Sequence of the second protein:
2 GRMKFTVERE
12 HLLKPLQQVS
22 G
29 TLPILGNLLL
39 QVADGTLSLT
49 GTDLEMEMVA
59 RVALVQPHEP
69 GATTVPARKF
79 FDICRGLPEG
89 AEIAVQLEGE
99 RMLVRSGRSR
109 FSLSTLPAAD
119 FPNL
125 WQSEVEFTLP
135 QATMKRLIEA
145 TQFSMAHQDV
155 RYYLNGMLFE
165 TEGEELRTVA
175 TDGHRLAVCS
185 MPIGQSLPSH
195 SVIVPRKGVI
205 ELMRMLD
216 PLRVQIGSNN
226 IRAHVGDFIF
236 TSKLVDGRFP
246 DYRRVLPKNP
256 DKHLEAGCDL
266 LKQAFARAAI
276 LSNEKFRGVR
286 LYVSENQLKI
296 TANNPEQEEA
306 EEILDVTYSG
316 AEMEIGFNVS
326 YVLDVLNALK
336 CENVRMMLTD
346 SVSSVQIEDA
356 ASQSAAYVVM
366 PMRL

Interface contacts:
Residue L180 in the second protein contacts residue L5 in the first protein (closest heavy-atom distance 3.8 Å).
Residue P245 in the second protein interacts with residue L7 in the first protein (closest heavy-atom distance 3.9 Å).
Residue V250 in the second protein interacts with residue L5 in the first protein (closest heavy-atom distance 4.2 Å).
Residue G177 in the second protein is in contact with residue L7 in the first protein (closest heavy-atom distance 3.5 Å).
Residue L158 in the second protein is in contact with residue L7 in the first protein (closest heavy-atom distance 4.0 Å).
Residue G177 in the second protein is in contact with residue G11 in the first protein (closest heavy-atom distance 3.9 Å).
Residue M365 in the second protein is in contact with residue L5 in the first protein (closest heavy-atom distance 4.0 Å).
Residue V364 in the second protein is in contact with residue L5 in the first protein (closest heavy-atom distance 4.5 Å).
Residue T175 in the second protein interacts with residue L7 in the first protein (closest heavy-atom distance 4.1 Å).
Residue S349 in the second protein is in contact with residue L5 in the first protein (closest heavy-atom distance 4.0 Å).
Residue V363 in the second protein contacts residue L5 in the first protein (closest heavy-atom distance 3.8 Å).
Residue G177 in the second protein interacts with residue L5 in the first protein (closest heavy-atom distance 2.8 Å).
Residue R155 in the second protein interacts with residue G11 in the first protein (closest heavy-atom distance 3.8 Å).
Residue R179 in the second protein contacts residue L5 in the first protein (closest heavy-atom distance 3.5 Å).
Residue V250 in the second protein interacts with residue L7 in the first protein (closest heavy-atom distance 4.0 Å).
Residue D176 in the second protein is in contact with residue L7 in the first protein (closest heavy-atom distance 4.7 Å).
Residue T175 in the second protein interacts with residue L5 in the first protein (closest heavy-atom distance 3.8 Å).
Residue R155 in the second protein contacts residue L7 in the first protein (closest heavy-atom distance 4.0 Å).
Residue H178 in the second protein interacts with residue L5 in the first protein (closest heavy-atom distance 3.8 Å).

The following describes two proteins that form a bound complex.

Sequence of the first protein:
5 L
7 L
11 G